Sequence of protein 2:
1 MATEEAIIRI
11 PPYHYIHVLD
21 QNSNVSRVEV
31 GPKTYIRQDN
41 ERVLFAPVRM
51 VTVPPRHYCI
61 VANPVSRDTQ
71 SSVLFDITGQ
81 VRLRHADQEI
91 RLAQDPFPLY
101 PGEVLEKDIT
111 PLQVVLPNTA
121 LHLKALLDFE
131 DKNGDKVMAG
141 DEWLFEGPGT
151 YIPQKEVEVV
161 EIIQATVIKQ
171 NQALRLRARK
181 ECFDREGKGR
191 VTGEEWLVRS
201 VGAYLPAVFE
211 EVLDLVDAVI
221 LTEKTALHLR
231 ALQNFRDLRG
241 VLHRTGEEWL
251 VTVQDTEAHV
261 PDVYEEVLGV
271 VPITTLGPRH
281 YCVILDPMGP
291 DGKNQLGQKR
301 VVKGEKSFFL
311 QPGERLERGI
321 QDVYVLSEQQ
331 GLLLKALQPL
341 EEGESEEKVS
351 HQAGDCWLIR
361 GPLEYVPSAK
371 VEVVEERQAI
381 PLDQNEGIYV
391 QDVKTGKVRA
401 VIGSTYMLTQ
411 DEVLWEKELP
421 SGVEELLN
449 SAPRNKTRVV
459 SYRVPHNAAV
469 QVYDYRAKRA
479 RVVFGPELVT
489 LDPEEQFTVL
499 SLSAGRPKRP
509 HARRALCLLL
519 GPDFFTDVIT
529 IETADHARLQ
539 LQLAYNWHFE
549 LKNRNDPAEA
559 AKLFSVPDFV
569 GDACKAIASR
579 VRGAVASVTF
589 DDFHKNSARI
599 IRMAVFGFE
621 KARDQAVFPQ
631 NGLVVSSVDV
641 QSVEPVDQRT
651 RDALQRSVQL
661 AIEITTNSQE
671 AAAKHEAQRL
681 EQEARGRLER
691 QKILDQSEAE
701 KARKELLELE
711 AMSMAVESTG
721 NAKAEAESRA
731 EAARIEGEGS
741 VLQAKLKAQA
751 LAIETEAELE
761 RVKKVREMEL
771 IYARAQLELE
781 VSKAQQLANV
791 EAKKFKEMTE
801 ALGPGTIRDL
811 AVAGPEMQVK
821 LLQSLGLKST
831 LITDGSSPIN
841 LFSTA

Sequence of protein 1:
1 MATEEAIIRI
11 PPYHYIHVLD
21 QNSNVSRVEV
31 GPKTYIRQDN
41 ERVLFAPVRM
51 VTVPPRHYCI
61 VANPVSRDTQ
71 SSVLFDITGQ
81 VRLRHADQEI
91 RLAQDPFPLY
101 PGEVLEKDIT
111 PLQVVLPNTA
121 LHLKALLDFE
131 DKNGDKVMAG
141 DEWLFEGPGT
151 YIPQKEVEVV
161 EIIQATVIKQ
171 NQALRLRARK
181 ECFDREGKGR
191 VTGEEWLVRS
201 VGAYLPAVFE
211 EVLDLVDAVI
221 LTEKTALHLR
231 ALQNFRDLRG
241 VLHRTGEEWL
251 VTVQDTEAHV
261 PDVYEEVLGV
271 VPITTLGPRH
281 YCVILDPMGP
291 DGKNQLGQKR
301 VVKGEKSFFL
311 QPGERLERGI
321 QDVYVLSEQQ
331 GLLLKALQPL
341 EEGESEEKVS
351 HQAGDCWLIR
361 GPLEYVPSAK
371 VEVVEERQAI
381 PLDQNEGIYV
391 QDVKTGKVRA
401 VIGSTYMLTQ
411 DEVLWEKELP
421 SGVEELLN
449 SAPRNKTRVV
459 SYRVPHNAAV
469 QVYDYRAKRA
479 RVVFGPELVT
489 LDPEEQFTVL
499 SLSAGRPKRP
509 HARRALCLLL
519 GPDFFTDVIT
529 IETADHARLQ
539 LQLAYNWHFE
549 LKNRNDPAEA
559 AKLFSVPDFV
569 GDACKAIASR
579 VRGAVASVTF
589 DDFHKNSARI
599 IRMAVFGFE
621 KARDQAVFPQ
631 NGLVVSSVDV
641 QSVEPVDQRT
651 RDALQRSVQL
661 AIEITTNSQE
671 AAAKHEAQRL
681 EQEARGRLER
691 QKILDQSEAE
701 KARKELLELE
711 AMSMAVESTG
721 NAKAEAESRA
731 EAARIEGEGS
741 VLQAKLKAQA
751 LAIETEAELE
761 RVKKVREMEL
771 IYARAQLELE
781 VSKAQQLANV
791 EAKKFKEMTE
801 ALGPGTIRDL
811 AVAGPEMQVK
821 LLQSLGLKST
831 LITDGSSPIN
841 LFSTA

Interface contacts:
Residue A653 in protein 1 interacts with residue I662 in protein 2 (closest heavy-atom distance 2.7 Å).
Residue K394 in protein 1 interacts with residue Q329 in protein 2 (closest heavy-atom distance 3.0 Å).
Residue V781 in protein 1 is in contact with residue Q786 in protein 2 (closest heavy-atom distance 3.2 Å).
Residue G396 in protein 1 interacts with residue L382 in protein 2 (closest heavy-atom distance 3.1 Å).
Residue V398 in protein 1 interacts with residue Q384 in protein 2 (closest heavy-atom distance 2.5 Å).
Residue T192 in protein 1 interacts with residue G202 in protein 2 (closest heavy-atom distance 3.3 Å).
Residue S740 in protein 1 contacts residue K747 in protein 2 (closest heavy-atom distance 2.8 Å).
Residue D570 in protein 1 interacts with residue N544 in protein 2 (closest heavy-atom distance 2.6 Å).
Residue S718 in protein 1 contacts residue S728 in protein 2 (closest heavy-atom distance 2.9 Å).
Residue R766 in protein 1 interacts with residue Y772 in protein 2 (closest heavy-atom distance 3.1 Å).
Residue T245 in protein 1 is in contact with residue Q170 in protein 2 (closest heavy-atom distance 2.4 Å).
Residue K573 in protein 1 interacts with residue D639 in protein 2 (closest heavy-atom distance 3.3 Å).
Residue Y473 in protein 1 is in contact with residue P484 in protein 2 (closest heavy-atom distance 2.9 Å).
Residue R580 in protein 1 is in contact with residue V640 in protein 2 (closest heavy-atom distance 3.1 Å).
Residue C356 in protein 1 is in contact with residue E328 in protein 2 (closest heavy-atom distance 2.8 Å).
Residue E791 in protein 1 interacts with residue K794 in protein 2 (closest heavy-atom distance 2.8 Å).
Residue D20 in protein 1 is in contact with residue N40 in protein 2 (closest heavy-atom distance 2.6 Å).
Residue G297 in protein 1 contacts residue L276 in protein 2 (closest heavy-atom distance 3.2 Å).
Residue V393 in protein 1 contacts residue T405 in protein 2 (closest heavy-atom distance 3.2 Å).
Residue K573 in protein 1 contacts residue Q641 in protein 2 (closest heavy-atom distance 3.2 Å).
Residue K394 in protein 1 is in contact with residue T405 in protein 2 (closest heavy-atom distance 2.7 Å).
Residue D533 in protein 1 contacts residue V658 in protein 2 (closest heavy-atom distance 3.3 Å).
Residue A661 in protein 1 contacts residue Q669 in protein 2 (closest heavy-atom distance 3.2 Å).
Residue R808 in protein 1 interacts with residue T806 in protein 2 (closest heavy-atom distance 3.1 Å).
Residue T755 in protein 1 is in contact with residue R761 in protein 2 (closest heavy-atom distance 2.5 Å).
Residue L19 in protein 1 contacts residue P11 in protein 2 (closest heavy-atom distance 3.2 Å).
Residue N234 in protein 1 interacts with residue Q170 in protein 2 (closest heavy-atom distance 3.1 Å).
Residue Y473 in protein 1 is in contact with residue N385 in protein 2 (closest heavy-atom distance 3.0 Å).
Residue S23 in protein 1 interacts with residue Q38 in protein 2 (closest heavy-atom distance 2.9 Å).
Residue H534 in protein 1 is in contact with residue L654 in protein 2 (closest heavy-atom distance 3.2 Å).
Residue A788 in protein 1 is in contact with residue K794 in protein 2 (closest heavy-atom distance 3.2 Å).
Residue Q682 in protein 1 interacts with residue D695 in protein 2 (closest heavy-atom distance 2.4 Å).
Residue S577 in protein 1 contacts residue V640 in protein 2 (closest heavy-atom distance 2.8 Å).
Residue L654 in protein 1 is in contact with residue I662 in protein 2 (closest heavy-atom distance 2.7 Å).
Residue H675 in protein 1 is in contact with residue E681 in protein 2 (closest heavy-atom distance 3.0 Å).
Residue Q469 in protein 1 contacts residue H464 in protein 2 (closest heavy-atom distance 3.3 Å).
Residue S697 in protein 1 contacts residue L709 in protein 2 (closest heavy-atom distance 3.2 Å).
Residue T245 in protein 1 contacts residue L221 in protein 2 (closest heavy-atom distance 3.2 Å).
Residue R808 in protein 1 interacts with residue G805 in protein 2 (closest heavy-atom distance 3.0 Å).
Residue T531 in protein 1 interacts with residue H592 in protein 2 (closest heavy-atom distance 2.6 Å).
Residue R649 in protein 1 interacts with residue Q659 in protein 2 (closest heavy-atom distance 3.3 Å).
Residue S563 in protein 1 contacts residue N465 in protein 2 (closest heavy-atom distance 3.2 Å).
Residue T799 in protein 1 interacts with residue A801 in protein 2 (closest heavy-atom distance 3.1 Å).
Residue G396 in protein 1 contacts residue T405 in protein 2 (closest heavy-atom distance 3.2 Å).
Residue V393 in protein 1 is in contact with residue Q329 in protein 2 (closest heavy-atom distance 3.2 Å).
Residue R808 in protein 1 is in contact with residue D809 in protein 2 (closest heavy-atom distance 3.1 Å).
Residue Q233 in protein 1 interacts with residue K169 in protein 2 (closest heavy-atom distance 3.1 Å).
Residue Y471 in protein 1 interacts with residue P484 in protein 2 (closest heavy-atom distance 3.1 Å).
Residue W415 in protein 1 interacts with residue D383 in protein 2 (closest heavy-atom distance 3.3 Å).
Residue R580 in protein 1 is in contact with residue S595 in protein 2 (closest heavy-atom distance 3.0 Å).
Residue E700 in protein 1 contacts residue S713 in protein 2 (closest heavy-atom distance 3.1 Å).
Residue L777 in protein 1 interacts with residue K783 in protein 2 (closest heavy-atom distance 3.3 Å).
Residue Q298 in protein 1 contacts residue E305 in protein 2 (closest heavy-atom distance 2.6 Å).
Residue Q338 in protein 1 interacts with residue P278 in protein 2 (closest heavy-atom distance 2.7 Å).
Residue N789 in protein 1 is in contact with residue K793 in protein 2 (closest heavy-atom distance 2.8 Å).
Residue P565 in protein 1 contacts residue D521 in protein 2 (closest heavy-atom distance 3.2 Å).
Residue A353 in protein 1 is in contact with residue P362 in protein 2 (closest heavy-atom distance 3.2 Å).
Residue K476 in protein 1 interacts with residue E485 in protein 2 (closest heavy-atom distance 3.3 Å).
Residue S577 in protein 1 is in contact with residue D639 in protein 2 (closest heavy-atom distance 3.2 Å).
Residue G354 in protein 1 is in contact with residue E328 in protein 2 (closest heavy-atom distance 2.6 Å).

This data describes a binding interaction between two proteins.